The following describes two proteins that form a bound complex.

Sequence of protein 1:
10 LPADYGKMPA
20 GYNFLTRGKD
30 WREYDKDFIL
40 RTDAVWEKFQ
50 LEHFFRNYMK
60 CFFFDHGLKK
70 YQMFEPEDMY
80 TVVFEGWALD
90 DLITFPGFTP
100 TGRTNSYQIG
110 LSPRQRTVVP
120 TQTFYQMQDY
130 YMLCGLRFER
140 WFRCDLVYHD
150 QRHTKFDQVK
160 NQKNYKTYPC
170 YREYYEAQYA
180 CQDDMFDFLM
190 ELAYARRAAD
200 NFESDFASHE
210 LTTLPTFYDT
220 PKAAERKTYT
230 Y

Interface contacts:
Residue D13 in protein 1 is in contact with residue K124 in protein 2 (closest heavy-atom distance 4.9 Å).
Residue Y14 in protein 1 is in contact with residue K124 in protein 2 (closest heavy-atom distance 3.4 Å).
Residue D36 in protein 1 contacts residue L79 in protein 2 (closest heavy-atom distance 3.9 Å).
Residue K16 in protein 1 is in contact with residue Y123 in protein 2 (closest heavy-atom distance 4.9 Å).
Residue G15 in protein 1 is in contact with residue Y122 in protein 2 (closest heavy-atom distance 4.2 Å).
Residue G15 in protein 1 contacts residue L87 in protein 2 (closest heavy-atom distance 4.1 Å).
Residue Y33 in protein 1 interacts with residue R81 in protein 2 (closest heavy-atom distance 3.2 Å).
Residue Y14 in protein 1 is in contact with residue S82 in protein 2 (closest heavy-atom distance 4.5 Å).
Residue Y14 in protein 1 contacts residue L87 in protein 2 (closest heavy-atom distance 4.0 Å).
Residue P112 in protein 1 is in contact with residue Y103 in protein 2 (closest heavy-atom distance 3.8 Å).
Residue A12 in protein 1 contacts residue K124 in protein 2 (closest heavy-atom distance 3.5 Å).
Residue Y14 in protein 1 contacts residue R81 in protein 2 (closest heavy-atom distance 4.8 Å).
Residue Y14 in protein 1 interacts with residue M83 in protein 2 (closest heavy-atom distance 3.5 Å).
Residue D36 in protein 1 interacts with residue R81 in protein 2 (closest heavy-atom distance 2.9 Å).
Residue G15 in protein 1 is in contact with residue M83 in protein 2 (closest heavy-atom distance 3.5 Å).
Residue K16 in protein 1 contacts residue Y122 in protein 2 (closest heavy-atom distance 3.4 Å).
Residue Y14 in protein 1 interacts with residue V86 in protein 2 (closest heavy-atom distance 3.8 Å).
Residue K16 in protein 1 is in contact with residue K124 in protein 2 (closest heavy-atom distance 4.8 Å).
Residue L10 in protein 1 interacts with residue V86 in protein 2 (closest heavy-atom distance 3.7 Å).
Residue E32 in protein 1 is in contact with residue R81 in protein 2 (closest heavy-atom distance 3.4 Å).

Sequence of protein 2:
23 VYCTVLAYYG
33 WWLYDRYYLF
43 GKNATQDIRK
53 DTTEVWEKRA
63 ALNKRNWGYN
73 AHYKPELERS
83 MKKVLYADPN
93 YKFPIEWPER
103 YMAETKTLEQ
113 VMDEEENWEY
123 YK